Sequence of chain B:
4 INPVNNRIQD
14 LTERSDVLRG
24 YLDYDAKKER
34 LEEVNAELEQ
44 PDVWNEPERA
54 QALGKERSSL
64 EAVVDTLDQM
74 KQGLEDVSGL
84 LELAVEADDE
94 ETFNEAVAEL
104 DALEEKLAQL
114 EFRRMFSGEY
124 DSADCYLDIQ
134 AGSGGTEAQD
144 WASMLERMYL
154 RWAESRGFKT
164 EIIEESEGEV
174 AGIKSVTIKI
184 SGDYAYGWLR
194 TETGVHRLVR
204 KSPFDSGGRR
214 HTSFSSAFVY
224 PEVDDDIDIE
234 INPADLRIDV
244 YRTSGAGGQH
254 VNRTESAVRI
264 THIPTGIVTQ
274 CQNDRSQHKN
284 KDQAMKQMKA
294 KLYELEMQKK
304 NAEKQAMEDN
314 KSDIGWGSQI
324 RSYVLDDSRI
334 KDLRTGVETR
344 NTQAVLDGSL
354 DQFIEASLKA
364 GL

Residue-level contacts at the interface:
Residue S315 in chain B contacts residue V43 in chain A (closest heavy-atom distance 4.5 Å).
Residue D316 in chain B is in contact with residue T44 in chain A (closest heavy-atom distance 5.0 Å).
Residue S315 in chain B interacts with residue T44 in chain A (closest heavy-atom distance 3.5 Å).
Residue D316 in chain B contacts residue A51 in chain A (closest heavy-atom distance 4.9 Å).
Residue D316 in chain B is in contact with residue L52 in chain A (closest heavy-atom distance 4.3 Å).

Sequence of chain A:
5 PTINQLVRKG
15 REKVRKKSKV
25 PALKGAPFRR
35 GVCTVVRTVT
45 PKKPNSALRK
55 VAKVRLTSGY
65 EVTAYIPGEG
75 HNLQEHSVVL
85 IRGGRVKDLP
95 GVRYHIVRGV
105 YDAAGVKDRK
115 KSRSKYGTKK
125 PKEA

These two protein chains interact to form a complex.